This data describes a binding interaction between two proteins.

Sequence of the second protein:
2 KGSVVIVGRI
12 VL

Sequence of the first protein:
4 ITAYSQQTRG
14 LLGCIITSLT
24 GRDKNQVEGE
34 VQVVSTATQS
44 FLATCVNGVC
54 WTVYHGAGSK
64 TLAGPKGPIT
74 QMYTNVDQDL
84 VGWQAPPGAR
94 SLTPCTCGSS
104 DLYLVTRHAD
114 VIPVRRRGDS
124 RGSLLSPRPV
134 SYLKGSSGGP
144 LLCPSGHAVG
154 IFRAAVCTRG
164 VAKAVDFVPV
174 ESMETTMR

Interface contacts:
Residue T39 in the first protein interacts with residue V5 in the second protein (closest heavy-atom distance 3.8 Å).
Residue Q9 in the first protein is in contact with residue R10 in the second protein (closest heavy-atom distance 2.8 Å).
Residue T11 in the first protein contacts residue R10 in the second protein (closest heavy-atom distance 3.7 Å).
Residue Q35 in the first protein interacts with residue G9 in the second protein (closest heavy-atom distance 3.5 Å).
Residue C17 in the first protein contacts residue V6 in the second protein (closest heavy-atom distance 3.7 Å).
Residue K63 in the first protein interacts with residue V5 in the second protein (closest heavy-atom distance 3.7 Å).
Residue Y7 in the first protein contacts residue I11 in the second protein (closest heavy-atom distance 3.4 Å).
Residue E31 in the first protein contacts residue R10 in the second protein (closest heavy-atom distance 3.2 Å).
Residue V36 in the first protein interacts with residue I7 in the second protein (closest heavy-atom distance 3.5 Å).
Residue S21 in the first protein interacts with residue V6 in the second protein (closest heavy-atom distance 3.5 Å).
Residue Q35 in the first protein contacts residue R10 in the second protein (closest heavy-atom distance 3.8 Å).
Residue T5 in the first protein interacts with residue V12 in the second protein (closest heavy-atom distance 3.9 Å).
Residue V36 in the first protein contacts residue G9 in the second protein (closest heavy-atom distance 2.9 Å).
Residue A6 in the first protein interacts with residue L13 in the second protein (closest heavy-atom distance 3.9 Å).
Residue T109 in the first protein interacts with residue I11 in the second protein (closest heavy-atom distance 3.9 Å).
Residue T11 in the first protein interacts with residue G9 in the second protein (closest heavy-atom distance 3.4 Å).
Residue V36 in the first protein interacts with residue R10 in the second protein (closest heavy-atom distance 3.6 Å).
Residue I4 in the first protein interacts with residue L13 in the second protein (closest heavy-atom distance 3.8 Å).
Residue S38 in the first protein interacts with residue V5 in the second protein (closest heavy-atom distance 3.5 Å).
Residue R110 in the first protein is in contact with residue I11 in the second protein (closest heavy-atom distance 4.0 Å).
Residue A60 in the first protein is in contact with residue V5 in the second protein (closest heavy-atom distance 3.6 Å).
Residue R12 in the first protein contacts residue V6 in the second protein (closest heavy-atom distance 3.9 Å).
Residue R12 in the first protein is in contact with residue I7 in the second protein (closest heavy-atom distance 3.2 Å).
Residue S38 in the first protein is in contact with residue V8 in the second protein (closest heavy-atom distance 3.7 Å).
Residue L65 in the first protein is in contact with residue V5 in the second protein (closest heavy-atom distance 3.5 Å).
Residue K63 in the first protein interacts with residue G3 in the second protein (closest heavy-atom distance 3.4 Å).
Residue S21 in the first protein is in contact with residue S4 in the second protein (closest heavy-atom distance 3.0 Å).
Residue E33 in the first protein contacts residue L13 in the second protein (closest heavy-atom distance 3.8 Å).
Residue Q9 in the first protein interacts with residue G9 in the second protein (closest heavy-atom distance 3.0 Å).
Residue Q9 in the first protein interacts with residue V12 in the second protein (closest heavy-atom distance 3.6 Å).
Residue A66 in the first protein is in contact with residue S4 in the second protein (closest heavy-atom distance 3.9 Å).
Residue V34 in the first protein contacts residue I11 in the second protein (closest heavy-atom distance 2.7 Å).
Residue S38 in the first protein contacts residue S4 in the second protein (closest heavy-atom distance 3.9 Å).
Residue R12 in the first protein interacts with residue V8 in the second protein (closest heavy-atom distance 3.5 Å).
Residue Y7 in the first protein interacts with residue R10 in the second protein (closest heavy-atom distance 3.8 Å).
Residue Y7 in the first protein contacts residue V12 in the second protein (closest heavy-atom distance 2.8 Å).
Residue V37 in the first protein contacts residue V6 in the second protein (closest heavy-atom distance 3.2 Å).
Residue S21 in the first protein interacts with residue G3 in the second protein (closest heavy-atom distance 3.9 Å).
Residue V36 in the first protein interacts with residue V8 in the second protein (closest heavy-atom distance 2.7 Å).
Residue C17 in the first protein is in contact with residue V8 in the second protein (closest heavy-atom distance 3.7 Å).
Residue Q10 in the first protein contacts residue V8 in the second protein (closest heavy-atom distance 3.7 Å).
Residue T11 in the first protein contacts residue V8 in the second protein (closest heavy-atom distance 3.1 Å).
Residue V34 in the first protein contacts residue R10 in the second protein (closest heavy-atom distance 3.3 Å).
Residue T64 in the first protein is in contact with residue S4 in the second protein (closest heavy-atom distance 2.5 Å).
Residue G24 in the first protein interacts with residue S4 in the second protein (closest heavy-atom distance 4.0 Å).
Residue S8 in the first protein contacts residue R10 in the second protein (closest heavy-atom distance 3.1 Å).
Residue W86 in the first protein is in contact with residue V5 in the second protein (closest heavy-atom distance 4.0 Å).
Residue V108 in the first protein contacts residue L13 in the second protein (closest heavy-atom distance 4.0 Å).
Residue V108 in the first protein is in contact with residue I11 in the second protein (closest heavy-atom distance 3.6 Å).
Residue Q29 in the first protein is in contact with residue R10 in the second protein (closest heavy-atom distance 3.0 Å).
Residue A6 in the first protein contacts residue V12 in the second protein (closest heavy-atom distance 3.3 Å).
Residue T5 in the first protein is in contact with residue L13 in the second protein (closest heavy-atom distance 3.2 Å).
Residue S38 in the first protein contacts residue V6 in the second protein (closest heavy-atom distance 2.7 Å).
Residue V36 in the first protein contacts residue I11 in the second protein (closest heavy-atom distance 3.4 Å).
Residue V36 in the first protein is in contact with residue V6 in the second protein (closest heavy-atom distance 3.9 Å).
Residue T20 in the first protein interacts with residue V6 in the second protein (closest heavy-atom distance 3.9 Å).
Residue V37 in the first protein is in contact with residue V5 in the second protein (closest heavy-atom distance 3.7 Å).
Residue Q35 in the first protein is in contact with residue I7 in the second protein (closest heavy-atom distance 3.4 Å).
Residue T64 in the first protein contacts residue V5 in the second protein (closest heavy-atom distance 2.7 Å).
Residue A66 in the first protein contacts residue V5 in the second protein (closest heavy-atom distance 2.8 Å).